Sequence of protein 1:
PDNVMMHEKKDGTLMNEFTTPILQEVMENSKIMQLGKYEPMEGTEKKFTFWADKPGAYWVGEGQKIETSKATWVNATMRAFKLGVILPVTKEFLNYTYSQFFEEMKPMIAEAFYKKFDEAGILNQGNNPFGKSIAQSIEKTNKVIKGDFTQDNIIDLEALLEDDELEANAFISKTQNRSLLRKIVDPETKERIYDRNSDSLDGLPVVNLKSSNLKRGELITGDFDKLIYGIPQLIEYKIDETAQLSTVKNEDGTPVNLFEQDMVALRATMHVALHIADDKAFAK

Sequence of protein 2:
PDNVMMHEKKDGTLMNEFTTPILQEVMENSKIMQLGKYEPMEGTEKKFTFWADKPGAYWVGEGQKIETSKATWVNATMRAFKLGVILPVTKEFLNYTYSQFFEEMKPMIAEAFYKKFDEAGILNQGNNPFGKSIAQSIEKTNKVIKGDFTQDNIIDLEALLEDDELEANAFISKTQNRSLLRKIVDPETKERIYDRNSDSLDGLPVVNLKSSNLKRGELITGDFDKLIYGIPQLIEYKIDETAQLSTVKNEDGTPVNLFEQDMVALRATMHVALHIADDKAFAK

This data describes a binding interaction between two proteins.

Residue-level contacts at the interface:
Residue F73 in protein 1 interacts with residue K107 in protein 2 (closest heavy-atom distance 0.7 Å).
Residue G81 in protein 1 interacts with residue N100 in protein 2 (closest heavy-atom distance 3.8 Å).
Residue E92 in protein 1 contacts residue Q269 in protein 2 (closest heavy-atom distance 4.0 Å).
Residue E70 in protein 1 contacts residue I111 in protein 2 (closest heavy-atom distance 3.0 Å).
Residue I91 in protein 1 interacts with residue F106 in protein 2 (closest heavy-atom distance 3.8 Å).
Residue S94 in protein 1 contacts residue F284 in protein 2 (closest heavy-atom distance 3.9 Å).
Residue K72 in protein 1 interacts with residue I111 in protein 2 (closest heavy-atom distance 3.0 Å).
Residue K79 in protein 1 is in contact with residue V289 in protein 2 (closest heavy-atom distance 3.2 Å).
Residue E92 in protein 1 interacts with residue K107 in protein 2 (closest heavy-atom distance 2.8 Å).
Residue I180 in protein 1 is in contact with residue S204 in protein 2 (closest heavy-atom distance 3.4 Å).
Residue G228 in protein 1 contacts residue R203 in protein 2 (closest heavy-atom distance 3.5 Å).
Residue K79 in protein 1 contacts residue L291 in protein 2 (closest heavy-atom distance 3.1 Å).
Residue F73 in protein 1 is in contact with residue V110 in protein 2 (closest heavy-atom distance 2.1 Å).
Residue A77 in protein 1 contacts residue M103 in protein 2 (closest heavy-atom distance 0.7 Å).
Residue D78 in protein 1 contacts residue K141 in protein 2 (closest heavy-atom distance 1.9 Å).
Residue K79 in protein 1 interacts with residue K141 in protein 2 (closest heavy-atom distance 4.0 Å).
Residue F73 in protein 1 is in contact with residue F106 in protein 2 (closest heavy-atom distance 3.0 Å).
Residue K79 in protein 1 interacts with residue F138 in protein 2 (closest heavy-atom distance 3.8 Å).
Residue F73 in protein 1 contacts residue I111 in protein 2 (closest heavy-atom distance 3.3 Å).
Residue G81 in protein 1 is in contact with residue T102 in protein 2 (closest heavy-atom distance 3.5 Å).
Residue A77 in protein 1 is in contact with residue R104 in protein 2 (closest heavy-atom distance 3.2 Å).
Residue K79 in protein 1 interacts with residue A290 in protein 2 (closest heavy-atom distance 2.9 Å).
Residue F73 in protein 1 is in contact with residue G109 in protein 2 (closest heavy-atom distance 3.8 Å).
Residue D227 in protein 1 contacts residue R221 in protein 2 (closest heavy-atom distance 2.8 Å).
Residue A77 in protein 1 is in contact with residue Q269 in protein 2 (closest heavy-atom distance 3.8 Å).
Residue S225 in protein 1 contacts residue R221 in protein 2 (closest heavy-atom distance 2.1 Å).
Residue K79 in protein 1 is in contact with residue M103 in protein 2 (closest heavy-atom distance 2.4 Å).
Residue D177 in protein 1 interacts with residue K208 in protein 2 (closest heavy-atom distance 3.9 Å).
Residue E92 in protein 1 contacts residue L270 in protein 2 (closest heavy-atom distance 3.2 Å).
Residue K90 in protein 1 is in contact with residue T267 in protein 2 (closest heavy-atom distance 4.0 Å).
Residue P80 in protein 1 is in contact with residue T102 in protein 2 (closest heavy-atom distance 1.9 Å).
Residue S94 in protein 1 contacts residue V110 in protein 2 (closest heavy-atom distance 2.7 Å).
Residue W76 in protein 1 contacts residue A137 in protein 2 (closest heavy-atom distance 3.9 Å).
Residue L226 in protein 1 is in contact with residue R221 in protein 2 (closest heavy-atom distance 2.4 Å).
Residue T214 in protein 1 is in contact with residue R217 in protein 2 (closest heavy-atom distance 3.8 Å).
Residue D78 in protein 1 contacts residue M103 in protein 2 (closest heavy-atom distance 1.4 Å).
Residue K90 in protein 1 contacts residue A268 in protein 2 (closest heavy-atom distance 0.3 Å).
Residue K215 in protein 1 is in contact with residue R217 in protein 2 (closest heavy-atom distance 3.8 Å).
Residue K90 in protein 1 contacts residue Q269 in protein 2 (closest heavy-atom distance 2.1 Å).
Residue E92 in protein 1 contacts residue F106 in protein 2 (closest heavy-atom distance 0.5 Å).
Residue I218 in protein 1 interacts with residue R221 in protein 2 (closest heavy-atom distance 3.6 Å).
Residue E192 in protein 1 contacts residue Q201 in protein 2 (closest heavy-atom distance 2.8 Å).
Residue E92 in protein 1 interacts with residue V110 in protein 2 (closest heavy-atom distance 3.4 Å).
Residue F73 in protein 1 contacts residue L108 in protein 2 (closest heavy-atom distance 2.1 Å).
Residue I91 in protein 1 interacts with residue L270 in protein 2 (closest heavy-atom distance 3.2 Å).
Residue E213 in protein 1 interacts with residue K208 in protein 2 (closest heavy-atom distance 2.9 Å).
Residue G228 in protein 1 is in contact with residue R221 in protein 2 (closest heavy-atom distance 2.7 Å).
Residue G81 in protein 1 contacts residue N153 in protein 2 (closest heavy-atom distance 3.6 Å).
Residue F75 in protein 1 interacts with residue K107 in protein 2 (closest heavy-atom distance 2.9 Å).
Residue K71 in protein 1 contacts residue I111 in protein 2 (closest heavy-atom distance 3.6 Å).
Residue E70 in protein 1 interacts with residue L112 in protein 2 (closest heavy-atom distance 3.3 Å).
Residue A77 in protein 1 is in contact with residue A137 in protein 2 (closest heavy-atom distance 3.5 Å).
Residue K79 in protein 1 contacts residue N153 in protein 2 (closest heavy-atom distance 3.6 Å).
Residue E187 in protein 1 interacts with residue Q201 in protein 2 (closest heavy-atom distance 3.9 Å).
Residue P80 in protein 1 contacts residue M103 in protein 2 (closest heavy-atom distance 2.8 Å).
Residue E70 in protein 1 interacts with residue Y121 in protein 2 (closest heavy-atom distance 4.0 Å).
Residue K90 in protein 1 is in contact with residue L270 in protein 2 (closest heavy-atom distance 3.3 Å).
Residue K79 in protein 1 is in contact with residue A101 in protein 2 (closest heavy-atom distance 1.7 Å).
Residue K79 in protein 1 interacts with residue T102 in protein 2 (closest heavy-atom distance 1.6 Å).
Residue E216 in protein 1 contacts residue R217 in protein 2 (closest heavy-atom distance 3.1 Å).